Sequence of chain A:
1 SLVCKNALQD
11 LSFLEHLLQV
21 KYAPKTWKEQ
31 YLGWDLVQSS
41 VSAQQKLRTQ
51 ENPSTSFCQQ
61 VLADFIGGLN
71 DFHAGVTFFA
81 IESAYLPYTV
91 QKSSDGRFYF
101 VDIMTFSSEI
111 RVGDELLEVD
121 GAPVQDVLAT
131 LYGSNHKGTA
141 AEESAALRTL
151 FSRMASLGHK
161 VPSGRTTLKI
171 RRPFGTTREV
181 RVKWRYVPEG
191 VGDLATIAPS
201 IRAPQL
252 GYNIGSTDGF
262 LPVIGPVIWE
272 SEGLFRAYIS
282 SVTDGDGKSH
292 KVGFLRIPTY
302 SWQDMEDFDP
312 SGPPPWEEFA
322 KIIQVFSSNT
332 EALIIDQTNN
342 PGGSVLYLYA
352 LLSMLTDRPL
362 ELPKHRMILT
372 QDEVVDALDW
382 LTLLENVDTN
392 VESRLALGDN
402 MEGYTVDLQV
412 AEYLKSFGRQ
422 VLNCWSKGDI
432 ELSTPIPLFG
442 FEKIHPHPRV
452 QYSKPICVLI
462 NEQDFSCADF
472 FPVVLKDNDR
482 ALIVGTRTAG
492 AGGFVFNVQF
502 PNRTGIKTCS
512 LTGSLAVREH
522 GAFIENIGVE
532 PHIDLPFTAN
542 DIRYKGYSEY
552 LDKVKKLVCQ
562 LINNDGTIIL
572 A

These two protein chains interact to form a complex.

Residue-level contacts at the interface:
Residue Q9 in chain A interacts with residue H16 in chain B (closest heavy-atom distance 3.5 Å).
Residue I197 in chain A interacts with residue G429 in chain B (closest heavy-atom distance 3.2 Å).
Residue G192 in chain A is in contact with residue W426 in chain B (closest heavy-atom distance 3.0 Å).
Residue V20 in chain A contacts residue R504 in chain B (closest heavy-atom distance 3.4 Å).
Residue P502 in chain A interacts with residue K21 in chain B (closest heavy-atom distance 3.3 Å).
Residue K21 in chain A interacts with residue P502 in chain B (closest heavy-atom distance 3.4 Å).
Residue P502 in chain A is in contact with residue L17 in chain B (closest heavy-atom distance 3.4 Å).
Residue Q372 in chain A interacts with residue N503 in chain B (closest heavy-atom distance 3.3 Å).
Residue R504 in chain A contacts residue E432 in chain B (closest heavy-atom distance 3.3 Å).
Residue L433 in chain A interacts with residue P204 in chain B (closest heavy-atom distance 3.5 Å).
Residue G429 in chain A interacts with residue I197 in chain B (closest heavy-atom distance 3.4 Å).
Residue Q372 in chain A interacts with residue R504 in chain B (closest heavy-atom distance 3.1 Å).
Residue H16 in chain A is in contact with residue Q9 in chain B (closest heavy-atom distance 3.4 Å).
Residue L17 in chain A is in contact with residue P502 in chain B (closest heavy-atom distance 3.4 Å).
Residue G190 in chain A contacts residue L379 in chain B (closest heavy-atom distance 3.5 Å).
Residue R202 in chain A contacts residue E432 in chain B (closest heavy-atom distance 3.4 Å).
Residue R504 in chain A contacts residue Q19 in chain B (closest heavy-atom distance 3.7 Å).
Residue R504 in chain A is in contact with residue L370 in chain B (closest heavy-atom distance 3.5 Å).
Residue V191 in chain A contacts residue Q372 in chain B (closest heavy-atom distance 3.5 Å).
Residue Q205 in chain A is in contact with residue R367 in chain B (closest heavy-atom distance 2.5 Å).
Residue Q30 in chain A interacts with residue L206 in chain B (closest heavy-atom distance 3.7 Å).
Residue I201 in chain A contacts residue G429 in chain B (closest heavy-atom distance 3.6 Å).
Residue V376 in chain A interacts with residue F79 in chain B (closest heavy-atom distance 3.5 Å).
Residue W426 in chain A is in contact with residue I197 in chain B (closest heavy-atom distance 3.2 Å).
Residue D373 in chain A interacts with residue F79 in chain B (closest heavy-atom distance 3.5 Å).
Residue R504 in chain A is in contact with residue Q372 in chain B (closest heavy-atom distance 3.2 Å).
Residue F524 in chain A is in contact with residue L206 in chain B (closest heavy-atom distance 3.5 Å).
Residue I431 in chain A is in contact with residue I201 in chain B (closest heavy-atom distance 3.6 Å).
Residue K428 in chain A interacts with residue S200 in chain B (closest heavy-atom distance 3.1 Å).
Residue H16 in chain A contacts residue N6 in chain B (closest heavy-atom distance 3.5 Å).
Residue E432 in chain A interacts with residue R504 in chain B (closest heavy-atom distance 3.1 Å).
Residue T26 in chain A contacts residue L206 in chain B (closest heavy-atom distance 3.6 Å).
Residue E432 in chain A is in contact with residue P204 in chain B (closest heavy-atom distance 3.6 Å).
Residue I201 in chain A interacts with residue I431 in chain B (closest heavy-atom distance 3.6 Å).
Residue Q372 in chain A is in contact with residue V191 in chain B (closest heavy-atom distance 3.5 Å).
Residue Q372 in chain A is in contact with residue G506 in chain B (closest heavy-atom distance 2.9 Å).
Residue L370 in chain A interacts with residue R504 in chain B (closest heavy-atom distance 3.4 Å).
Residue W426 in chain A interacts with residue G192 in chain B (closest heavy-atom distance 3.0 Å).
Residue N503 in chain A is in contact with residue Q372 in chain B (closest heavy-atom distance 3.1 Å).
Residue N6 in chain A is in contact with residue H16 in chain B (closest heavy-atom distance 3.4 Å).
Residue F79 in chain A interacts with residue V376 in chain B (closest heavy-atom distance 3.6 Å).
Residue P204 in chain A contacts residue T26 in chain B (closest heavy-atom distance 3.1 Å).
Residue R367 in chain A is in contact with residue Q205 in chain B (closest heavy-atom distance 3.0 Å).
Residue S200 in chain A contacts residue K428 in chain B (closest heavy-atom distance 3.3 Å).
Residue I431 in chain A contacts residue R504 in chain B (closest heavy-atom distance 3.5 Å).
Residue N503 in chain A interacts with residue T371 in chain B (closest heavy-atom distance 3.4 Å).
Residue P204 in chain A interacts with residue L433 in chain B (closest heavy-atom distance 3.7 Å).
Residue I369 in chain A is in contact with residue R504 in chain B (closest heavy-atom distance 3.4 Å).
Residue T26 in chain A is in contact with residue P204 in chain B (closest heavy-atom distance 3.0 Å).
Residue T371 in chain A is in contact with residue N503 in chain B (closest heavy-atom distance 3.4 Å).
Residue I197 in chain A interacts with residue W426 in chain B (closest heavy-atom distance 3.1 Å).
Residue P204 in chain A contacts residue E432 in chain B (closest heavy-atom distance 3.7 Å).
Residue G429 in chain A interacts with residue I201 in chain B (closest heavy-atom distance 3.4 Å).
Residue G506 in chain A interacts with residue Q372 in chain B (closest heavy-atom distance 3.0 Å).
Residue L194 in chain A contacts residue W426 in chain B (closest heavy-atom distance 3.7 Å).
Residue L206 in chain A is in contact with residue Q30 in chain B (closest heavy-atom distance 3.1 Å).
Residue Q500 in chain A interacts with residue Q500 in chain B (closest heavy-atom distance 3.4 Å).
Residue F13 in chain A contacts residue F13 in chain B (closest heavy-atom distance 3.4 Å).
Residue P502 in chain A contacts residue V499 in chain B (closest heavy-atom distance 3.7 Å).
Residue F79 in chain A contacts residue D373 in chain B (closest heavy-atom distance 3.5 Å).

Sequence of chain B:
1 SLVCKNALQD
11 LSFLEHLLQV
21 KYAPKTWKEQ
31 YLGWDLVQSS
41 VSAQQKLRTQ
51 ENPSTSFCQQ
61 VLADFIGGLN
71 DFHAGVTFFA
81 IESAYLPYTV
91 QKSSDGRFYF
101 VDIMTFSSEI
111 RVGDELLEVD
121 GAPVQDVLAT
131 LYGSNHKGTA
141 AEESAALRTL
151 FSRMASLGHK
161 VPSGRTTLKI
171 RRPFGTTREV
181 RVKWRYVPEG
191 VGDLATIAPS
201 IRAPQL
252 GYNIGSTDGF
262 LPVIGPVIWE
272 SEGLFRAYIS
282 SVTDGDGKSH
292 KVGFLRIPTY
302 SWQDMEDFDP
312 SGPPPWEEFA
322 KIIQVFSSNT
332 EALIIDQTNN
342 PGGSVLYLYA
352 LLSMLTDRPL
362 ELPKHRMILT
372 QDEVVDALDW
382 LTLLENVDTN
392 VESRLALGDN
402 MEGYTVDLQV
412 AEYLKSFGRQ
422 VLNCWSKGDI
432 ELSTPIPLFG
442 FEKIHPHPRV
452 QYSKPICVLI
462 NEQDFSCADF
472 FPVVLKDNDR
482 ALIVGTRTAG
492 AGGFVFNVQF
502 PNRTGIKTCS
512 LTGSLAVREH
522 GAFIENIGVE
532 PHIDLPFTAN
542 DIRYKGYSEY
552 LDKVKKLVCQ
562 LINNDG